Sequence of chain B:
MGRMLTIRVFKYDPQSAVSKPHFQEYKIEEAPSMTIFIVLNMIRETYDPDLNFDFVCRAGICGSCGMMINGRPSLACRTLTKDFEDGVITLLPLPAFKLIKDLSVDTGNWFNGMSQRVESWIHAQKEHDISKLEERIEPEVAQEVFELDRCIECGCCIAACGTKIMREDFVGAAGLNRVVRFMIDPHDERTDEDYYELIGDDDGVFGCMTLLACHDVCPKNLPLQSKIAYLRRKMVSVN

The following describes two proteins that form a bound complex.

Residue-level contacts at the interface:
Residue D122 in chain A contacts residue L211 in chain B (closest heavy-atom distance 3.3 Å).
Residue W126 in chain A interacts with residue L211 in chain B (closest heavy-atom distance 3.8 Å).
Residue A24 in chain A contacts residue V236 in chain B (closest heavy-atom distance 3.8 Å).
Residue H120 in chain A is in contact with residue L212 in chain B (closest heavy-atom distance 3.4 Å).
Residue K18 in chain A interacts with residue E197 in chain B (closest heavy-atom distance 3.4 Å).
Residue P202 in chain A is in contact with residue Q225 in chain B (closest heavy-atom distance 3.1 Å).
Residue W194 in chain A interacts with residue R232 in chain B (closest heavy-atom distance 3.4 Å).
Residue A24 in chain A interacts with residue F206 in chain B (closest heavy-atom distance 3.1 Å).
Residue T123 in chain A is in contact with residue A213 in chain B (closest heavy-atom distance 3.8 Å).
Residue R206 in chain A is in contact with residue Q225 in chain B (closest heavy-atom distance 3.8 Å).
Residue D27 in chain A is in contact with residue F206 in chain B (closest heavy-atom distance 3.8 Å).
Residue K100 in chain A is in contact with residue R167 in chain B (closest heavy-atom distance 3.3 Å).
Residue V192 in chain A contacts residue A229 in chain B (closest heavy-atom distance 3.9 Å).
Residue W194 in chain A is in contact with residue V236 in chain B (closest heavy-atom distance 3.6 Å).
Residue V192 in chain A interacts with residue L212 in chain B (closest heavy-atom distance 3.9 Å).
Residue G195 in chain A contacts residue R233 in chain B (closest heavy-atom distance 3.4 Å).
Residue W126 in chain A is in contact with residue M209 in chain B (closest heavy-atom distance 3.3 Å).
Residue M118 in chain A contacts residue R72 in chain B (closest heavy-atom distance 3.1 Å).
Residue K19 in chain A interacts with residue E197 in chain B (closest heavy-atom distance 2.9 Å).
Residue H114 in chain A interacts with residue A160 in chain B (closest heavy-atom distance 3.1 Å).
Residue Q107 in chain A interacts with residue M166 in chain B (closest heavy-atom distance 3.0 Å).
Residue H120 in chain A contacts residue R72 in chain B (closest heavy-atom distance 3.4 Å).
Residue R206 in chain A contacts residue D216 in chain B (closest heavy-atom distance 2.6 Å).
Residue M118 in chain A is in contact with residue G71 in chain B (closest heavy-atom distance 3.1 Å).
Residue R21 in chain A is in contact with residue V238 in chain B (closest heavy-atom distance 3.4 Å).
Residue H120 in chain A is in contact with residue D216 in chain B (closest heavy-atom distance 3.1 Å).
Residue K19 in chain A interacts with residue Y196 in chain B (closest heavy-atom distance 3.3 Å).
Residue R206 in chain A is in contact with residue L212 in chain B (closest heavy-atom distance 3.2 Å).
Residue H114 in chain A contacts residue A159 in chain B (closest heavy-atom distance 3.1 Å).
Residue K19 in chain A is in contact with residue D201 in chain B (closest heavy-atom distance 3.5 Å).
Residue M118 in chain A interacts with residue P73 in chain B (closest heavy-atom distance 3.9 Å).
Residue S20 in chain A is in contact with residue Y196 in chain B (closest heavy-atom distance 2.8 Å).
Residue M118 in chain A interacts with residue A160 in chain B (closest heavy-atom distance 3.8 Å).
Residue F111 in chain A interacts with residue M166 in chain B (closest heavy-atom distance 3.5 Å).
Residue K100 in chain A interacts with residue M209 in chain B (closest heavy-atom distance 3.4 Å).
Residue D27 in chain A is in contact with residue R232 in chain B (closest heavy-atom distance 2.5 Å).
Residue K193 in chain A contacts residue A229 in chain B (closest heavy-atom distance 3.4 Å).
Residue V192 in chain A is in contact with residue Q225 in chain B (closest heavy-atom distance 3.6 Å).
Residue R21 in chain A interacts with residue Y196 in chain B (closest heavy-atom distance 3.0 Å).
Residue K193 in chain A is in contact with residue R232 in chain B (closest heavy-atom distance 3.5 Å).
Residue P23 in chain A is in contact with residue F206 in chain B (closest heavy-atom distance 3.1 Å).
Residue D198 in chain A is in contact with residue Q225 in chain B (closest heavy-atom distance 3.9 Å).
Residue R119 in chain A interacts with residue R72 in chain B (closest heavy-atom distance 2.9 Å).
Residue D203 in chain A interacts with residue H215 in chain B (closest heavy-atom distance 3.4 Å).
Residue R189 in chain A is in contact with residue T210 in chain B (closest heavy-atom distance 2.7 Å).
Residue Q107 in chain A is in contact with residue R167 in chain B (closest heavy-atom distance 3.4 Å).
Residue H114 in chain A is in contact with residue I165 in chain B (closest heavy-atom distance 3.3 Å).
Residue F101 in chain A contacts residue R167 in chain B (closest heavy-atom distance 3.9 Å).
Residue T123 in chain A interacts with residue L211 in chain B (closest heavy-atom distance 3.1 Å).
Residue R21 in chain A contacts residue N239 in chain B (closest heavy-atom distance 3.4 Å).
Residue H120 in chain A interacts with residue L211 in chain B (closest heavy-atom distance 3.6 Å).
Residue P202 in chain A is in contact with residue S226 in chain B (closest heavy-atom distance 3.9 Å).
Residue R189 in chain A contacts residue M209 in chain B (closest heavy-atom distance 3.9 Å).
Residue K193 in chain A is in contact with residue T210 in chain B (closest heavy-atom distance 3.1 Å).
Residue W194 in chain A contacts residue R233 in chain B (closest heavy-atom distance 3.0 Å).
Residue L117 in chain A is in contact with residue G71 in chain B (closest heavy-atom distance 3.5 Å).
Residue D198 in chain A interacts with residue S226 in chain B (closest heavy-atom distance 3.3 Å).
Residue P102 in chain A is in contact with residue M166 in chain B (closest heavy-atom distance 3.3 Å).
Residue R21 in chain A interacts with residue E197 in chain B (closest heavy-atom distance 3.3 Å).
Residue H120 in chain A is in contact with residue A213 in chain B (closest heavy-atom distance 3.3 Å).

Sequence of chain A:
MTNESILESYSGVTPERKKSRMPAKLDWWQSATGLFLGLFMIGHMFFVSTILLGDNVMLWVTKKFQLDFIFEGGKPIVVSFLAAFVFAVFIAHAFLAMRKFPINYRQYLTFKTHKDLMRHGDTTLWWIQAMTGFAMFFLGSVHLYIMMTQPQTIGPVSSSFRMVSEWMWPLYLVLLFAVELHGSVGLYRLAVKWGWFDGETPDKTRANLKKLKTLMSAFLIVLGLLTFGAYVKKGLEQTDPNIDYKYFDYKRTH